Residue-level contacts at the interface:
Residue Y164 in the first protein contacts residue P9 in the second protein (closest heavy-atom distance 3.5 Å).
Residue Y259 in the first protein is in contact with residue L7 in the second protein (closest heavy-atom distance 4.1 Å).
Residue V262 in the first protein contacts residue L5 in the second protein (closest heavy-atom distance 4.2 Å).
Residue P361 in the first protein interacts with residue L5 in the second protein (closest heavy-atom distance 4.0 Å).
Residue G187 in the first protein interacts with residue L5 in the second protein (closest heavy-atom distance 2.8 Å).
Residue G187 in the first protein interacts with residue L7 in the second protein (closest heavy-atom distance 3.8 Å).
Residue T185 in the first protein is in contact with residue L7 in the second protein (closest heavy-atom distance 4.0 Å).
Residue L190 in the first protein is in contact with residue L5 in the second protein (closest heavy-atom distance 3.9 Å).
Residue L190 in the first protein contacts residue L7 in the second protein (closest heavy-atom distance 4.8 Å).
Residue L165 in the first protein contacts residue L7 in the second protein (closest heavy-atom distance 4.6 Å).
Residue H188 in the first protein is in contact with residue L5 in the second protein (closest heavy-atom distance 3.8 Å).
Residue M377 in the first protein contacts residue L5 in the second protein (closest heavy-atom distance 3.9 Å).
Residue L376 in the first protein contacts residue L5 in the second protein (closest heavy-atom distance 4.4 Å).
Residue G187 in the first protein contacts residue G11 in the second protein (closest heavy-atom distance 4.1 Å).
Residue D258 in the first protein interacts with residue P9 in the second protein (closest heavy-atom distance 4.8 Å).
Residue P257 in the first protein is in contact with residue L7 in the second protein (closest heavy-atom distance 4.2 Å).
Residue P257 in the first protein is in contact with residue P9 in the second protein (closest heavy-atom distance 3.6 Å).
Residue T185 in the first protein is in contact with residue L5 in the second protein (closest heavy-atom distance 3.7 Å).
Residue V375 in the first protein is in contact with residue L5 in the second protein (closest heavy-atom distance 3.7 Å).
Residue R189 in the first protein contacts residue L5 in the second protein (closest heavy-atom distance 4.0 Å).
Residue V262 in the first protein interacts with residue L7 in the second protein (closest heavy-atom distance 3.5 Å).

Sequence of the second protein:
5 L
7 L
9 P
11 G

Sequence of the first protein:
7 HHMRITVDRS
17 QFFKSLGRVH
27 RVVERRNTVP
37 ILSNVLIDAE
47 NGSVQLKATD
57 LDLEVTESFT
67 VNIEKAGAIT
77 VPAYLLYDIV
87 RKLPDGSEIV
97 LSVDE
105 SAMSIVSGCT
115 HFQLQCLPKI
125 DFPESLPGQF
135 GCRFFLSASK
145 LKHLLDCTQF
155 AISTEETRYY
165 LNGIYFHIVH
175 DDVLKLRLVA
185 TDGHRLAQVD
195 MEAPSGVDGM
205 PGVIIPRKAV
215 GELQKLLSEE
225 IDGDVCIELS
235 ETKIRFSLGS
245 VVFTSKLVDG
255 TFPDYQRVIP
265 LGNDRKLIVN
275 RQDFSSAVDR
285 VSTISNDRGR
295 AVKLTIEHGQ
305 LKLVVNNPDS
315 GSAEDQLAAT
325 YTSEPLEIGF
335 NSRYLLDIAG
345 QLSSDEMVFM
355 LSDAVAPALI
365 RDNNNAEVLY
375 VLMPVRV

These two protein chains interact to form a complex.